These two protein chains interact to form a complex.

Residue-level contacts at the interface:
Residue H261 in protein 1 contacts residue N530 in protein 2 (closest heavy-atom distance 3.4 Å).
Residue T341 in protein 1 is in contact with residue K513 in protein 2 (closest heavy-atom distance 3.3 Å).
Residue V211 in protein 1 is in contact with residue E507 in protein 2 (closest heavy-atom distance 3.3 Å).
Residue L216 in protein 1 is in contact with residue T484 in protein 2 (closest heavy-atom distance 3.2 Å).
Residue T239 in protein 1 is in contact with residue L543 in protein 2 (closest heavy-atom distance 3.6 Å).
Residue G343 in protein 1 contacts residue I539 in protein 2 (closest heavy-atom distance 3.7 Å).
Residue Y219 in protein 1 contacts residue E476 in protein 2 (closest heavy-atom distance 2.8 Å).
Residue L253 in protein 1 is in contact with residue Y518 in protein 2 (closest heavy-atom distance 3.6 Å).
Residue Y219 in protein 1 contacts residue S473 in protein 2 (closest heavy-atom distance 3.6 Å).
Residue A158 in protein 1 is in contact with residue L486 in protein 2 (closest heavy-atom distance 3.7 Å).
Residue F260 in protein 1 is in contact with residue V534 in protein 2 (closest heavy-atom distance 3.5 Å).
Residue R168 in protein 1 is in contact with residue R504 in protein 2 (closest heavy-atom distance 3.6 Å).
Residue V337 in protein 1 interacts with residue Y518 in protein 2 (closest heavy-atom distance 3.9 Å).
Residue K218 in protein 1 is in contact with residue K467 in protein 2 (closest heavy-atom distance 3.6 Å).
Residue S221 in protein 1 contacts residue T465 in protein 2 (closest heavy-atom distance 2.3 Å).
Residue V262 in protein 1 contacts residue L531 in protein 2 (closest heavy-atom distance 2.9 Å).
Residue S224 in protein 1 interacts with residue F462 in protein 2 (closest heavy-atom distance 3.9 Å).
Residue L253 in protein 1 interacts with residue S525 in protein 2 (closest heavy-atom distance 3.3 Å).
Residue H342 in protein 1 is in contact with residue T514 in protein 2 (closest heavy-atom distance 3.3 Å).
Residue G212 in protein 1 is in contact with residue W480 in protein 2 (closest heavy-atom distance 3.5 Å).
Residue M334 in protein 1 interacts with residue Y518 in protein 2 (closest heavy-atom distance 3.5 Å).
Residue H340 in protein 1 is in contact with residue D535 in protein 2 (closest heavy-atom distance 2.7 Å).
Residue V337 in protein 1 interacts with residue F521 in protein 2 (closest heavy-atom distance 3.7 Å).
Residue T341 in protein 1 contacts residue T514 in protein 2 (closest heavy-atom distance 3.6 Å).
Residue T252 in protein 1 contacts residue Y518 in protein 2 (closest heavy-atom distance 3.9 Å).
Residue S221 in protein 1 is in contact with residue S463 in protein 2 (closest heavy-atom distance 3.2 Å).
Residue Y219 in protein 1 interacts with residue A477 in protein 2 (closest heavy-atom distance 3.4 Å).
Residue H261 in protein 1 interacts with residue L531 in protein 2 (closest heavy-atom distance 3.3 Å).
Residue H339 in protein 1 contacts residue I539 in protein 2 (closest heavy-atom distance 3.0 Å).
Residue K215 in protein 1 is in contact with residue E476 in protein 2 (closest heavy-atom distance 3.5 Å).
Residue R255 in protein 1 is in contact with residue V533 in protein 2 (closest heavy-atom distance 2.8 Å).
Residue F260 in protein 1 is in contact with residue V533 in protein 2 (closest heavy-atom distance 3.5 Å).
Residue L324 in protein 1 contacts residue N530 in protein 2 (closest heavy-atom distance 3.5 Å).
Residue H342 in protein 1 interacts with residue G510 in protein 2 (closest heavy-atom distance 3.2 Å).
Residue C259 in protein 1 is in contact with residue Q532 in protein 2 (closest heavy-atom distance 3.1 Å).
Residue A158 in protein 1 interacts with residue T484 in protein 2 (closest heavy-atom distance 3.9 Å).
Residue K329 in protein 1 contacts residue H542 in protein 2 (closest heavy-atom distance 3.1 Å).
Residue Q155 in protein 1 interacts with residue T484 in protein 2 (closest heavy-atom distance 3.5 Å).
Residue H169 in protein 1 contacts residue D508 in protein 2 (closest heavy-atom distance 3.0 Å).
Residue S224 in protein 1 interacts with residue S463 in protein 2 (closest heavy-atom distance 2.3 Å).
Residue T154 in protein 1 contacts residue L486 in protein 2 (closest heavy-atom distance 3.3 Å).
Residue T341 in protein 1 is in contact with residue N517 in protein 2 (closest heavy-atom distance 3.1 Å).
Residue L235 in protein 1 contacts residue I546 in protein 2 (closest heavy-atom distance 3.6 Å).
Residue R238 in protein 1 contacts residue N540 in protein 2 (closest heavy-atom distance 3.7 Å).
Residue H169 in protein 1 is in contact with residue V511 in protein 2 (closest heavy-atom distance 3.4 Å).
Residue L220 in protein 1 contacts residue L464 in protein 2 (closest heavy-atom distance 3.6 Å).
Residue K215 in protein 1 is in contact with residue W480 in protein 2 (closest heavy-atom distance 3.4 Å).
Residue V337 in protein 1 contacts residue N517 in protein 2 (closest heavy-atom distance 3.7 Å).
Residue R238 in protein 1 interacts with residue L541 in protein 2 (closest heavy-atom distance 2.3 Å).
Residue Y219 in protein 1 interacts with residue T465 in protein 2 (closest heavy-atom distance 2.6 Å).
Residue L253 in protein 1 is in contact with residue R522 in protein 2 (closest heavy-atom distance 3.6 Å).
Residue S221 in protein 1 interacts with residue L464 in protein 2 (closest heavy-atom distance 3.1 Å).
Residue E165 in protein 1 interacts with residue R504 in protein 2 (closest heavy-atom distance 3.0 Å).
Residue H338 in protein 1 interacts with residue T514 in protein 2 (closest heavy-atom distance 3.4 Å).
Residue M334 in protein 1 is in contact with residue L515 in protein 2 (closest heavy-atom distance 3.7 Å).
Residue Y336 in protein 1 contacts residue D535 in protein 2 (closest heavy-atom distance 2.9 Å).
Residue Q331 in protein 1 interacts with residue N540 in protein 2 (closest heavy-atom distance 3.6 Å).
Residue F260 in protein 1 interacts with residue Q532 in protein 2 (closest heavy-atom distance 3.1 Å).
Residue R238 in protein 1 contacts residue L543 in protein 2 (closest heavy-atom distance 3.6 Å).
Residue Y219 in protein 1 contacts residue L464 in protein 2 (closest heavy-atom distance 3.5 Å).

Sequence of protein 2:
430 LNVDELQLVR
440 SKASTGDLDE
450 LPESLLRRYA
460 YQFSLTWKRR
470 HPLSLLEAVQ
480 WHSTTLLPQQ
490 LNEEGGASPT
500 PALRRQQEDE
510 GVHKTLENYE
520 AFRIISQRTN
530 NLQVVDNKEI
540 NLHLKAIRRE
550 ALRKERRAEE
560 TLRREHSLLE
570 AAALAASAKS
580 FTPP

Sequence of protein 1:
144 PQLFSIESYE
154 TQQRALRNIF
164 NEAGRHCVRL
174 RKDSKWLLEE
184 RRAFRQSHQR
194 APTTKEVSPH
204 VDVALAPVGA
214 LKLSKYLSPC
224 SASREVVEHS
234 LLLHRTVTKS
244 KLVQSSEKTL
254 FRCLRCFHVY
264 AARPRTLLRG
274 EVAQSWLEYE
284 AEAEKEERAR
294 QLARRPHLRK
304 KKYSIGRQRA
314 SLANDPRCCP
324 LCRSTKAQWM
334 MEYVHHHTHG